Sequence of chain A:
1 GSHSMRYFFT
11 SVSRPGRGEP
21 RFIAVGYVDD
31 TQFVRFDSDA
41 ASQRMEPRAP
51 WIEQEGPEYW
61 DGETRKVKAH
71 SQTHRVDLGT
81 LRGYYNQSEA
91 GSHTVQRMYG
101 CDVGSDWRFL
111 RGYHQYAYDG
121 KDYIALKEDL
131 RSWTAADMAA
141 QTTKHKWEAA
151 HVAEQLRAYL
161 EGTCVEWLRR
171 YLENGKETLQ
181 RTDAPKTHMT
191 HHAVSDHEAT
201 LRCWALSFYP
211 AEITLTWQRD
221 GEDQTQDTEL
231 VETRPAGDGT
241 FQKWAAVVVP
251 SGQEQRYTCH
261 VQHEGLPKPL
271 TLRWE

The following describes two proteins that form a bound complex.

Sequence of chain B:
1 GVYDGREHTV

Residue-level contacts at the interface:
Residue Y171 in chain A interacts with residue G1 in chain B (closest heavy-atom distance 2.7 Å).
Residue Y159 in chain A is in contact with residue Y3 in chain B (closest heavy-atom distance 3.5 Å).
Residue T163 in chain A contacts residue D4 in chain B (closest heavy-atom distance 3.0 Å).
Residue Y7 in chain A is in contact with residue V2 in chain B (closest heavy-atom distance 3.5 Å).
Residue L81 in chain A contacts residue V10 in chain B (closest heavy-atom distance 3.9 Å).
Residue E63 in chain A is in contact with residue G1 in chain B (closest heavy-atom distance 3.4 Å).
Residue A69 in chain A is in contact with residue E7 in chain B (closest heavy-atom distance 4.2 Å).
Residue Q155 in chain A interacts with residue R6 in chain B (closest heavy-atom distance 3.6 Å).
Residue W147 in chain A is in contact with residue V10 in chain B (closest heavy-atom distance 3.9 Å).
Residue Q155 in chain A is in contact with residue H8 in chain B (closest heavy-atom distance 3.0 Å).
Residue T143 in chain A interacts with residue T9 in chain B (closest heavy-atom distance 5.0 Å).
Residue L156 in chain A contacts residue Y3 in chain B (closest heavy-atom distance 3.7 Å).
Residue K66 in chain A is in contact with residue Y3 in chain B (closest heavy-atom distance 3.8 Å).
Residue E63 in chain A interacts with residue V2 in chain B (closest heavy-atom distance 2.9 Å).
Residue Y159 in chain A contacts residue G1 in chain B (closest heavy-atom distance 2.7 Å).
Residue M45 in chain A is in contact with residue V2 in chain B (closest heavy-atom distance 4.0 Å).
Residue Y99 in chain A is in contact with residue Y3 in chain B (closest heavy-atom distance 2.9 Å).
Residue R97 in chain A is in contact with residue H8 in chain B (closest heavy-atom distance 4.5 Å).
Residue V76 in chain A contacts residue T9 in chain B (closest heavy-atom distance 3.6 Å).
Residue W147 in chain A contacts residue T9 in chain B (closest heavy-atom distance 2.9 Å).
Residue Q155 in chain A is in contact with residue Y3 in chain B (closest heavy-atom distance 3.7 Å).
Residue V67 in chain A is in contact with residue V2 in chain B (closest heavy-atom distance 4.5 Å).
Residue F9 in chain A contacts residue V2 in chain B (closest heavy-atom distance 4.4 Å).
Residue Y7 in chain A interacts with residue G1 in chain B (closest heavy-atom distance 2.9 Å).
Residue Y99 in chain A contacts residue V2 in chain B (closest heavy-atom distance 3.5 Å).
Residue T142 in chain A interacts with residue V10 in chain B (closest heavy-atom distance 4.5 Å).
Residue Y123 in chain A interacts with residue V10 in chain B (closest heavy-atom distance 4.1 Å).
Residue M5 in chain A interacts with residue G1 in chain B (closest heavy-atom distance 3.7 Å).
Residue Y84 in chain A is in contact with residue V10 in chain B (closest heavy-atom distance 2.8 Å).
Residue F33 in chain A is in contact with residue G1 in chain B (closest heavy-atom distance 4.9 Å).
Residue W167 in chain A interacts with residue G1 in chain B (closest heavy-atom distance 3.3 Å).
Residue T73 in chain A interacts with residue E7 in chain B (closest heavy-atom distance 2.8 Å).
Residue D77 in chain A interacts with residue H8 in chain B (closest heavy-atom distance 4.8 Å).
Residue W147 in chain A contacts residue H8 in chain B (closest heavy-atom distance 3.9 Å).
Residue K146 in chain A is in contact with residue V10 in chain B (closest heavy-atom distance 3.3 Å).
Residue T73 in chain A interacts with residue H8 in chain B (closest heavy-atom distance 3.5 Å).
Residue H70 in chain A interacts with residue E7 in chain B (closest heavy-atom distance 3.5 Å).
Residue K66 in chain A contacts residue D4 in chain B (closest heavy-atom distance 4.0 Å).
Residue Y59 in chain A is in contact with residue G1 in chain B (closest heavy-atom distance 4.2 Å).
Residue Y116 in chain A interacts with residue V10 in chain B (closest heavy-atom distance 3.8 Å).
Residue Y159 in chain A is in contact with residue V2 in chain B (closest heavy-atom distance 3.6 Å).
Residue T73 in chain A interacts with residue T9 in chain B (closest heavy-atom distance 3.9 Å).
Residue A150 in chain A contacts residue H8 in chain B (closest heavy-atom distance 4.2 Å).
Residue D77 in chain A contacts residue T9 in chain B (closest heavy-atom distance 3.3 Å).
Residue K66 in chain A is in contact with residue V2 in chain B (closest heavy-atom distance 2.9 Å).
Residue H70 in chain A contacts residue Y3 in chain B (closest heavy-atom distance 3.6 Å).
Residue D77 in chain A is in contact with residue V10 in chain B (closest heavy-atom distance 2.9 Å).
Residue Y159 in chain A interacts with residue D4 in chain B (closest heavy-atom distance 3.5 Å).
Residue H70 in chain A contacts residue V2 in chain B (closest heavy-atom distance 4.2 Å).
Residue T80 in chain A interacts with residue V10 in chain B (closest heavy-atom distance 3.7 Å).
Residue K66 in chain A interacts with residue G1 in chain B (closest heavy-atom distance 3.9 Å).
Residue R97 in chain A contacts residue E7 in chain B (closest heavy-atom distance 4.8 Å).
Residue K146 in chain A contacts residue T9 in chain B (closest heavy-atom distance 2.9 Å).
Residue V152 in chain A contacts residue H8 in chain B (closest heavy-atom distance 3.5 Å).
Residue T143 in chain A interacts with residue V10 in chain B (closest heavy-atom distance 2.7 Å).